Sequence of protein 2:
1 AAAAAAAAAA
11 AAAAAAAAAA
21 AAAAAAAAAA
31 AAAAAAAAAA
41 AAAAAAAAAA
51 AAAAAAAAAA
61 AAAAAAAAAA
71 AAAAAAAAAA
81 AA

These two protein chains interact to form a complex.

Sequence of protein 1:
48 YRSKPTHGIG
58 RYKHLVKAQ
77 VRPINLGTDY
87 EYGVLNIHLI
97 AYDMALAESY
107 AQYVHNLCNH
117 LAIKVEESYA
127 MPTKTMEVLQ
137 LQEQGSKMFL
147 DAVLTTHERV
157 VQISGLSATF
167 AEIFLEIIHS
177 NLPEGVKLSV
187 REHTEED

Contacts between the two chains:
Residue L135 in protein 1 is in contact with residue A8 in protein 2 (closest heavy-atom distance 3.5 Å).
Residue E139 in protein 1 interacts with residue A54 in protein 2 (closest heavy-atom distance 5.0 Å).
Residue V134 in protein 1 contacts residue A6 in protein 2 (closest heavy-atom distance 4.0 Å).
Residue L137 in protein 1 contacts residue A56 in protein 2 (closest heavy-atom distance 3.9 Å).
Residue Q136 in protein 1 interacts with residue A56 in protein 2 (closest heavy-atom distance 4.5 Å).
Residue L137 in protein 1 is in contact with residue A8 in protein 2 (closest heavy-atom distance 4.5 Å).
Residue L135 in protein 1 interacts with residue A7 in protein 2 (closest heavy-atom distance 4.5 Å).
Residue Q136 in protein 1 is in contact with residue A8 in protein 2 (closest heavy-atom distance 4.8 Å).
Residue T131 in protein 1 contacts residue A2 in protein 2 (closest heavy-atom distance 3.4 Å).
Residue T131 in protein 1 contacts residue A4 in protein 2 (closest heavy-atom distance 3.1 Å).
Residue E133 in protein 1 is in contact with residue A5 in protein 2 (closest heavy-atom distance 3.1 Å).
Residue L135 in protein 1 contacts residue A6 in protein 2 (closest heavy-atom distance 3.0 Å).
Residue M132 in protein 1 is in contact with residue A5 in protein 2 (closest heavy-atom distance 4.4 Å).
Residue E133 in protein 1 is in contact with residue A6 in protein 2 (closest heavy-atom distance 2.8 Å).
Residue K130 in protein 1 contacts residue A2 in protein 2 (closest heavy-atom distance 4.9 Å).
Residue F145 in protein 1 interacts with residue A8 in protein 2 (closest heavy-atom distance 4.3 Å).
Residue T131 in protein 1 is in contact with residue A3 in protein 2 (closest heavy-atom distance 3.2 Å).
Residue L135 in protein 1 contacts residue A5 in protein 2 (closest heavy-atom distance 4.0 Å).
Residue E133 in protein 1 is in contact with residue A4 in protein 2 (closest heavy-atom distance 3.2 Å).
Residue M132 in protein 1 is in contact with residue A6 in protein 2 (closest heavy-atom distance 3.6 Å).
Residue M132 in protein 1 contacts residue A4 in protein 2 (closest heavy-atom distance 3.2 Å).